Sequence of the first protein:
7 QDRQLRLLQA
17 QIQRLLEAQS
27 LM

Interface contacts:
Residue L80 in the second protein contacts residue L14 in the first protein (closest heavy-atom distance 4.3 Å).
Residue K70 in the second protein interacts with residue L22 in the first protein (closest heavy-atom distance 4.3 Å).
Residue L81 in the second protein contacts residue Q15 in the first protein (closest heavy-atom distance 3.5 Å).
Residue L73 in the second protein interacts with residue I18 in the first protein (closest heavy-atom distance 4.0 Å).
Residue V40 in the second protein is in contact with residue I18 in the first protein (closest heavy-atom distance 4.2 Å).
Residue Q41 in the second protein interacts with residue L14 in the first protein (closest heavy-atom distance 3.6 Å).
Residue N62 in the second protein contacts residue Q25 in the first protein (closest heavy-atom distance 5.0 Å).
Residue A42 in the second protein interacts with residue L13 in the first protein (closest heavy-atom distance 4.1 Å).
Residue E63 in the second protein contacts residue Q25 in the first protein (closest heavy-atom distance 2.5 Å).
Residue V44 in the second protein contacts residue Q17 in the first protein (closest heavy-atom distance 2.4 Å).
Residue Q22 in the second protein interacts with residue L11 in the first protein (closest heavy-atom distance 3.6 Å).
Residue S77 in the second protein contacts residue I18 in the first protein (closest heavy-atom distance 4.4 Å).
Residue V40 in the second protein contacts residue L14 in the first protein (closest heavy-atom distance 3.8 Å).
Residue S77 in the second protein is in contact with residue Q19 in the first protein (closest heavy-atom distance 3.3 Å).
Residue A27 in the second protein contacts residue L14 in the first protein (closest heavy-atom distance 4.9 Å).
Residue L65 in the second protein is in contact with residue L21 in the first protein (closest heavy-atom distance 4.5 Å).
Residue G26 in the second protein is in contact with residue Q10 in the first protein (closest heavy-atom distance 4.0 Å).
Residue A42 in the second protein is in contact with residue L14 in the first protein (closest heavy-atom distance 3.7 Å).
Residue L65 in the second protein is in contact with residue Q25 in the first protein (closest heavy-atom distance 3.0 Å).
Residue K64 in the second protein interacts with residue Q25 in the first protein (closest heavy-atom distance 3.6 Å).
Residue L73 in the second protein contacts residue L21 in the first protein (closest heavy-atom distance 4.0 Å).
Residue S46 in the second protein interacts with residue Q17 in the first protein (closest heavy-atom distance 5.0 Å).
Residue F83 in the second protein contacts residue L11 in the first protein (closest heavy-atom distance 4.4 Å).
Residue L80 in the second protein interacts with residue Q15 in the first protein (closest heavy-atom distance 3.8 Å).
Residue K64 in the second protein interacts with residue M28 in the first protein (closest heavy-atom distance 3.9 Å).
Residue K70 in the second protein interacts with residue Q25 in the first protein (closest heavy-atom distance 4.0 Å).
Residue G26 in the second protein contacts residue L14 in the first protein (closest heavy-atom distance 4.3 Å).
Residue L76 in the second protein contacts residue I18 in the first protein (closest heavy-atom distance 3.7 Å).
Residue E61 in the second protein is in contact with residue L21 in the first protein (closest heavy-atom distance 3.7 Å).
Residue L9 in the second protein is in contact with residue Q7 in the first protein (closest heavy-atom distance 3.3 Å).
Residue L80 in the second protein interacts with residue L11 in the first protein (closest heavy-atom distance 4.3 Å).
Residue S84 in the second protein interacts with residue Q15 in the first protein (closest heavy-atom distance 4.7 Å).
Residue Q41 in the second protein interacts with residue Q17 in the first protein (closest heavy-atom distance 2.9 Å).
Residue A42 in the second protein contacts residue Q17 in the first protein (closest heavy-atom distance 2.5 Å).
Residue I47 in the second protein interacts with residue L21 in the first protein (closest heavy-atom distance 4.2 Å).
Residue E61 in the second protein contacts residue M28 in the first protein (closest heavy-atom distance 4.5 Å).
Residue E61 in the second protein interacts with residue Q25 in the first protein (closest heavy-atom distance 3.9 Å).
Residue Q22 in the second protein contacts residue Q7 in the first protein (closest heavy-atom distance 3.2 Å).
Residue L80 in the second protein interacts with residue I18 in the first protein (closest heavy-atom distance 3.5 Å).
Residue N62 in the second protein interacts with residue M28 in the first protein (closest heavy-atom distance 4.1 Å).
Residue T24 in the second protein interacts with residue Q7 in the first protein (closest heavy-atom distance 4.1 Å).
Residue E63 in the second protein contacts residue M28 in the first protein (closest heavy-atom distance 4.2 Å).
Residue L23 in the second protein contacts residue Q7 in the first protein (closest heavy-atom distance 3.8 Å).
Residue G43 in the second protein contacts residue Q17 in the first protein (closest heavy-atom distance 4.3 Å).
Residue V28 in the second protein interacts with residue L14 in the first protein (closest heavy-atom distance 3.2 Å).
Residue S77 in the second protein contacts residue Q15 in the first protein (closest heavy-atom distance 4.6 Å).
Residue S77 in the second protein contacts residue L22 in the first protein (closest heavy-atom distance 4.2 Å).
Residue Q74 in the second protein is in contact with residue L22 in the first protein (closest heavy-atom distance 3.8 Å).
Residue L73 in the second protein interacts with residue L22 in the first protein (closest heavy-atom distance 3.9 Å).
Residue S45 in the second protein interacts with residue Q17 in the first protein (closest heavy-atom distance 4.2 Å).
Residue A42 in the second protein contacts residue Q10 in the first protein (closest heavy-atom distance 3.6 Å).

The following describes two proteins that form a bound complex.

Sequence of the second protein:
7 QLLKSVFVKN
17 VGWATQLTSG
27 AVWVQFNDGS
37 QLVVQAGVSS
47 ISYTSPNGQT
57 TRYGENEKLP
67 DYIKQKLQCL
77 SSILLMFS